Sequence of protein 2:
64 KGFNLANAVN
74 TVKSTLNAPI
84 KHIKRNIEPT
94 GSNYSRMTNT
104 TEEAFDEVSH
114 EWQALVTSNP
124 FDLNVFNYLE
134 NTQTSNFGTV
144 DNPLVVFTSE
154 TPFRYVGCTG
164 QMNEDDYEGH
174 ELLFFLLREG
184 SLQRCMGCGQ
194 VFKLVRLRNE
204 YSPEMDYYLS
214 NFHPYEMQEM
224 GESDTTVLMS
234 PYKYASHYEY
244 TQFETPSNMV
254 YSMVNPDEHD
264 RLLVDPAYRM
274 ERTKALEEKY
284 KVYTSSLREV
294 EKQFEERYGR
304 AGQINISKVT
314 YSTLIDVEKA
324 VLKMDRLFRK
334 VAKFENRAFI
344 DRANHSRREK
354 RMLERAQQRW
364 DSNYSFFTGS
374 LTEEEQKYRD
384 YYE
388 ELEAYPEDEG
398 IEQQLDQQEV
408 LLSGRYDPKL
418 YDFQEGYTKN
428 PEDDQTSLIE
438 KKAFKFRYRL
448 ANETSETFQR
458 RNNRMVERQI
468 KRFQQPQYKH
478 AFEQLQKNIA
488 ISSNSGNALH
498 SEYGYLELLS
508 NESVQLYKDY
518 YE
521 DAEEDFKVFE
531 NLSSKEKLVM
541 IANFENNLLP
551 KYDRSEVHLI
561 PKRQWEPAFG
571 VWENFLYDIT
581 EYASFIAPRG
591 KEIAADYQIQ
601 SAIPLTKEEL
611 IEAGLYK

The following describes two proteins that form a bound complex.

Sequence of protein 1:
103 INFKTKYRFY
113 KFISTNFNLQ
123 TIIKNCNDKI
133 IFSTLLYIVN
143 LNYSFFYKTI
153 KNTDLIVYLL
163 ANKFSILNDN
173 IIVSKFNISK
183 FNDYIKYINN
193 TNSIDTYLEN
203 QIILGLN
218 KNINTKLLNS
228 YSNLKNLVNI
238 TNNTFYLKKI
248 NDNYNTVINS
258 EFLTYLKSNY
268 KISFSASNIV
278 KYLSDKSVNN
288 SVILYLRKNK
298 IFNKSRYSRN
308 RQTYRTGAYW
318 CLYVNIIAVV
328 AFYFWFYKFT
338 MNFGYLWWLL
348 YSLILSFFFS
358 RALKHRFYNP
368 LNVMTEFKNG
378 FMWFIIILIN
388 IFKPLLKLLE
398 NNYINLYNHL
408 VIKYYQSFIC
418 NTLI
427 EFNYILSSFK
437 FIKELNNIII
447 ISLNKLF

Residue-level contacts at the interface:
Residue N547 in protein 2 contacts residue N240 in protein 1 (closest heavy-atom distance 2.7 Å).
Residue S255 in protein 2 contacts residue L291 in protein 1 (closest heavy-atom distance 2.8 Å).
Residue Q481 in protein 2 is in contact with residue T198 in protein 1 (closest heavy-atom distance 3.2 Å).
Residue H262 in protein 2 contacts residue R294 in protein 1 (closest heavy-atom distance 3.2 Å).
Residue N202 in protein 2 is in contact with residue K295 in protein 1 (closest heavy-atom distance 2.9 Å).
Residue T287 in protein 2 is in contact with residue V277 in protein 1 (closest heavy-atom distance 3.3 Å).
Residue T276 in protein 2 contacts residue Y292 in protein 1 (closest heavy-atom distance 2.9 Å).
Residue A495 in protein 2 interacts with residue Y186 in protein 1 (closest heavy-atom distance 2.6 Å).
Residue E399 in protein 2 contacts residue Y228 in protein 1 (closest heavy-atom distance 3.0 Å).
Residue V257 in protein 2 is in contact with residue K295 in protein 1 (closest heavy-atom distance 2.7 Å).
Residue T103 in protein 2 is in contact with residue Y292 in protein 1 (closest heavy-atom distance 2.9 Å).
Residue P393 in protein 2 interacts with residue Y228 in protein 1 (closest heavy-atom distance 2.5 Å).
Residue V253 in protein 2 is in contact with residue L291 in protein 1 (closest heavy-atom distance 2.8 Å).
Residue S255 in protein 2 is in contact with residue L293 in protein 1 (closest heavy-atom distance 2.9 Å).
Residue Q405 in protein 2 contacts residue F242 in protein 1 (closest heavy-atom distance 2.9 Å).
Residue S112 in protein 2 interacts with residue R294 in protein 1 (closest heavy-atom distance 2.5 Å).
Residue N460 in protein 2 is in contact with residue Y243 in protein 1 (closest heavy-atom distance 2.6 Å).
Residue K284 in protein 2 contacts residue N286 in protein 1 (closest heavy-atom distance 3.3 Å).
Residue D395 in protein 2 is in contact with residue Y228 in protein 1 (closest heavy-atom distance 3.2 Å).
Residue Q116 in protein 2 contacts residue R294 in protein 1 (closest heavy-atom distance 2.9 Å).
Residue N251 in protein 2 is in contact with residue V289 in protein 1 (closest heavy-atom distance 2.5 Å).
Residue H497 in protein 2 contacts residue Y189 in protein 1 (closest heavy-atom distance 2.4 Å).
Residue F108 in protein 2 interacts with residue R294 in protein 1 (closest heavy-atom distance 3.2 Å).
Residue E294 in protein 2 interacts with residue K278 in protein 1 (closest heavy-atom distance 2.9 Å).
Residue P473 in protein 2 contacts residue Y199 in protein 1 (closest heavy-atom distance 3.3 Å).
Residue V253 in protein 2 contacts residue I290 in protein 1 (closest heavy-atom distance 3.2 Å).
Residue N459 in protein 2 contacts residue Y243 in protein 1 (closest heavy-atom distance 3.1 Å).
Residue Y286 in protein 2 contacts residue N275 in protein 1 (closest heavy-atom distance 3.0 Å).
Residue N251 in protein 2 is in contact with residue S288 in protein 1 (closest heavy-atom distance 3.2 Å).
Residue D263 in protein 2 is in contact with residue R294 in protein 1 (closest heavy-atom distance 2.2 Å).
Residue N102 in protein 2 contacts residue L291 in protein 1 (closest heavy-atom distance 3.3 Å).
Residue E294 in protein 2 interacts with residue S272 in protein 1 (closest heavy-atom distance 2.8 Å).
Residue V253 in protein 2 contacts residue V289 in protein 1 (closest heavy-atom distance 2.7 Å).
Residue R300 in protein 2 contacts residue S270 in protein 1 (closest heavy-atom distance 2.9 Å).
Residue K484 in protein 2 interacts with residue N209 in protein 1 (closest heavy-atom distance 3.2 Å).
Residue L615 in protein 2 contacts residue N240 in protein 1 (closest heavy-atom distance 2.6 Å).
Residue R300 in protein 2 interacts with residue I269 in protein 1 (closest heavy-atom distance 3.3 Å).
Residue M256 in protein 2 contacts residue L293 in protein 1 (closest heavy-atom distance 3.3 Å).
Residue Y254 in protein 2 contacts residue L291 in protein 1 (closest heavy-atom distance 3.3 Å).
Residue R291 in protein 2 is in contact with residue N250 in protein 1 (closest heavy-atom distance 3.0 Å).
Residue Y552 in protein 2 contacts residue N221 in protein 1 (closest heavy-atom distance 3.0 Å).
Residue R291 in protein 2 is in contact with residue L280 in protein 1 (closest heavy-atom distance 2.6 Å).
Residue S152 in protein 2 contacts residue K301 in protein 1 (closest heavy-atom distance 3.1 Å).
Residue N251 in protein 2 contacts residue N287 in protein 1 (closest heavy-atom distance 2.8 Å).
Residue T103 in protein 2 interacts with residue L291 in protein 1 (closest heavy-atom distance 3.3 Å).
Residue E609 in protein 2 is in contact with residue K218 in protein 1 (closest heavy-atom distance 3.3 Å).
Residue Y283 in protein 2 interacts with residue L280 in protein 1 (closest heavy-atom distance 3.2 Å).
Residue L549 in protein 2 interacts with residue N240 in protein 1 (closest heavy-atom distance 2.7 Å).
Residue P259 in protein 2 contacts residue R294 in protein 1 (closest heavy-atom distance 3.3 Å).
Residue K551 in protein 2 contacts residue N240 in protein 1 (closest heavy-atom distance 2.5 Å).
Residue V463 in protein 2 contacts residue N239 in protein 1 (closest heavy-atom distance 3.2 Å).
Residue Y616 in protein 2 is in contact with residue N239 in protein 1 (closest heavy-atom distance 3.2 Å).
Residue Q405 in protein 2 contacts residue L244 in protein 1 (closest heavy-atom distance 2.8 Å).
Residue S255 in protein 2 contacts residue Y292 in protein 1 (closest heavy-atom distance 3.2 Å).
Residue V257 in protein 2 contacts residue L293 in protein 1 (closest heavy-atom distance 3.0 Å).
Residue E390 in protein 2 interacts with residue S227 in protein 1 (closest heavy-atom distance 3.3 Å).
Residue D395 in protein 2 is in contact with residue L224 in protein 1 (closest heavy-atom distance 3.2 Å).
Residue S288 in protein 2 is in contact with residue T253 in protein 1 (closest heavy-atom distance 3.2 Å).
Residue R291 in protein 2 contacts residue D282 in protein 1 (closest heavy-atom distance 3.1 Å).
Residue L409 in protein 2 interacts with residue K246 in protein 1 (closest heavy-atom distance 3.3 Å).